This data describes a binding interaction between two proteins.

Sequence of protein 2:
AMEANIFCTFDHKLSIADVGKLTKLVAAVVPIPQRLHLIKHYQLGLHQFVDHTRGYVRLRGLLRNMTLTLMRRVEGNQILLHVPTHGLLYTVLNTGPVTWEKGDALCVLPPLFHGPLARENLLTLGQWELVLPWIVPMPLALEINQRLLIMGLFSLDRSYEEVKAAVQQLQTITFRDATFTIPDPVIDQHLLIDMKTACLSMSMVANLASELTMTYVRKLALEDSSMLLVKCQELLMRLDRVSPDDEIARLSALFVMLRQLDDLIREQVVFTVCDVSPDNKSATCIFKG

Sequence of protein 1:
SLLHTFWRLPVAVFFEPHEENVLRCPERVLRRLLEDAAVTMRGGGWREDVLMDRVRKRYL

Residue-level contacts at the interface:
Residue M229 in protein 2 interacts with residue E17 in protein 1 (closest heavy-atom distance 3.7 Å).
Residue D226 in protein 2 is in contact with residue V12 in protein 1 (closest heavy-atom distance 4.0 Å).
Residue K233 in protein 2 is in contact with residue E17 in protein 1 (closest heavy-atom distance 3.9 Å).